Sequence of the first protein:
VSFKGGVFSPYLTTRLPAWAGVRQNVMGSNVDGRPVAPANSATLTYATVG

This data describes a binding interaction between two proteins.

Residue-level contacts at the interface:
Residue S666 in the second protein is in contact with residue A29 in the first protein (closest heavy-atom distance 3.5 Å).
Residue K659 in the second protein is in contact with residue R32 in the first protein (closest heavy-atom distance 4.0 Å).
Residue P628 in the second protein is in contact with residue T23 in the first protein (closest heavy-atom distance 3.4 Å).
Residue Q338 in the second protein interacts with residue A27 in the first protein (closest heavy-atom distance 3.4 Å).
Residue F672 in the second protein is in contact with residue R32 in the first protein (closest heavy-atom distance 3.5 Å).
Residue Y671 in the second protein contacts residue Q33 in the first protein (closest heavy-atom distance 3.2 Å).
Residue Y671 in the second protein contacts residue G37 in the first protein (closest heavy-atom distance 3.5 Å).
Residue P637 in the second protein is in contact with residue L21 in the first protein (closest heavy-atom distance 3.7 Å).
Residue A77 in the second protein is in contact with residue V40 in the first protein (closest heavy-atom distance 3.7 Å).
Residue D669 in the second protein contacts residue A29 in the first protein (closest heavy-atom distance 3.6 Å).
Residue K659 in the second protein is in contact with residue Q33 in the first protein (closest heavy-atom distance 3.9 Å).
Residue S663 in the second protein is in contact with residue A27 in the first protein (closest heavy-atom distance 3.5 Å).
Residue S663 in the second protein interacts with residue W28 in the first protein (closest heavy-atom distance 3.1 Å).
Residue Q338 in the second protein interacts with residue R24 in the first protein (closest heavy-atom distance 3.6 Å).
Residue P670 in the second protein interacts with residue R32 in the first protein (closest heavy-atom distance 4.1 Å).
Residue P628 in the second protein interacts with residue T22 in the first protein (closest heavy-atom distance 3.9 Å).
Residue Y671 in the second protein is in contact with residue R32 in the first protein (closest heavy-atom distance 3.4 Å).
Residue V636 in the second protein interacts with residue S18 in the first protein (closest heavy-atom distance 4.0 Å).
Residue T661 in the second protein interacts with residue R32 in the first protein (closest heavy-atom distance 3.2 Å).
Residue P630 in the second protein interacts with residue F17 in the first protein (closest heavy-atom distance 3.9 Å).
Residue S663 in the second protein contacts residue A29 in the first protein (closest heavy-atom distance 4.0 Å).
Residue Y671 in the second protein contacts residue P47 in the first protein (closest heavy-atom distance 3.2 Å).
Residue S635 in the second protein interacts with residue F17 in the first protein (closest heavy-atom distance 3.1 Å).
Residue P670 in the second protein is in contact with residue V45 in the first protein (closest heavy-atom distance 4.1 Å).
Residue Y671 in the second protein contacts residue V45 in the first protein (closest heavy-atom distance 4.1 Å).
Residue Y671 in the second protein contacts residue V35 in the first protein (closest heavy-atom distance 3.4 Å).
Residue R575 in the second protein contacts residue V40 in the first protein (closest heavy-atom distance 3.7 Å).
Residue Y671 in the second protein contacts residue N34 in the first protein (closest heavy-atom distance 3.9 Å).
Residue G665 in the second protein contacts residue A27 in the first protein (closest heavy-atom distance 3.4 Å).
Residue S666 in the second protein is in contact with residue W28 in the first protein (closest heavy-atom distance 3.3 Å).
Residue P637 in the second protein interacts with residue Y20 in the first protein (closest heavy-atom distance 3.3 Å).
Residue T658 in the second protein is in contact with residue R32 in the first protein (closest heavy-atom distance 3.0 Å).
Residue S666 in the second protein interacts with residue A27 in the first protein (closest heavy-atom distance 4.1 Å).
Residue S635 in the second protein interacts with residue S18 in the first protein (closest heavy-atom distance 2.9 Å).
Residue Y627 in the second protein interacts with residue T22 in the first protein (closest heavy-atom distance 4.0 Å).
Residue T658 in the second protein is in contact with residue Q33 in the first protein (closest heavy-atom distance 4.1 Å).
Residue A633 in the second protein is in contact with residue F17 in the first protein (closest heavy-atom distance 3.9 Å).
Residue M625 in the second protein is in contact with residue R24 in the first protein (closest heavy-atom distance 3.6 Å).
Residue R575 in the second protein is in contact with residue G42 in the first protein (closest heavy-atom distance 3.2 Å).
Residue P637 in the second protein is in contact with residue T22 in the first protein (closest heavy-atom distance 3.6 Å).
Residue P670 in the second protein contacts residue A29 in the first protein (closest heavy-atom distance 3.7 Å).
Residue P637 in the second protein contacts residue P19 in the first protein (closest heavy-atom distance 4.0 Å).
Residue Y671 in the second protein is in contact with residue A46 in the first protein (closest heavy-atom distance 3.3 Å).
Residue Y671 in the second protein interacts with residue A48 in the first protein (closest heavy-atom distance 2.7 Å).
Residue P628 in the second protein is in contact with residue R24 in the first protein (closest heavy-atom distance 4.0 Å).
Residue D573 in the second protein interacts with residue S38 in the first protein (closest heavy-atom distance 4.1 Å).
Residue F668 in the second protein contacts residue V40 in the first protein (closest heavy-atom distance 3.6 Å).
Residue Y627 in the second protein interacts with residue R24 in the first protein (closest heavy-atom distance 3.9 Å).
Residue F668 in the second protein is in contact with residue N39 in the first protein (closest heavy-atom distance 3.7 Å).
Residue F668 in the second protein interacts with residue S38 in the first protein (closest heavy-atom distance 3.9 Å).
Residue P630 in the second protein is in contact with residue S18 in the first protein (closest heavy-atom distance 3.6 Å).
Residue R575 in the second protein interacts with residue S38 in the first protein (closest heavy-atom distance 3.5 Å).
Residue P628 in the second protein contacts residue L25 in the first protein (closest heavy-atom distance 3.4 Å).
Residue L626 in the second protein contacts residue L25 in the first protein (closest heavy-atom distance 3.7 Å).
Residue R575 in the second protein interacts with residue N39 in the first protein (closest heavy-atom distance 3.1 Å).
Residue P637 in the second protein contacts residue S18 in the first protein (closest heavy-atom distance 3.3 Å).
Residue R575 in the second protein is in contact with residue D41 in the first protein (closest heavy-atom distance 3.4 Å).
Residue S639 in the second protein is in contact with residue L21 in the first protein (closest heavy-atom distance 3.7 Å).
Residue D339 in the second protein contacts residue R24 in the first protein (closest heavy-atom distance 4.1 Å).
Residue L626 in the second protein is in contact with residue R24 in the first protein (closest heavy-atom distance 3.2 Å).

Sequence of the second protein:
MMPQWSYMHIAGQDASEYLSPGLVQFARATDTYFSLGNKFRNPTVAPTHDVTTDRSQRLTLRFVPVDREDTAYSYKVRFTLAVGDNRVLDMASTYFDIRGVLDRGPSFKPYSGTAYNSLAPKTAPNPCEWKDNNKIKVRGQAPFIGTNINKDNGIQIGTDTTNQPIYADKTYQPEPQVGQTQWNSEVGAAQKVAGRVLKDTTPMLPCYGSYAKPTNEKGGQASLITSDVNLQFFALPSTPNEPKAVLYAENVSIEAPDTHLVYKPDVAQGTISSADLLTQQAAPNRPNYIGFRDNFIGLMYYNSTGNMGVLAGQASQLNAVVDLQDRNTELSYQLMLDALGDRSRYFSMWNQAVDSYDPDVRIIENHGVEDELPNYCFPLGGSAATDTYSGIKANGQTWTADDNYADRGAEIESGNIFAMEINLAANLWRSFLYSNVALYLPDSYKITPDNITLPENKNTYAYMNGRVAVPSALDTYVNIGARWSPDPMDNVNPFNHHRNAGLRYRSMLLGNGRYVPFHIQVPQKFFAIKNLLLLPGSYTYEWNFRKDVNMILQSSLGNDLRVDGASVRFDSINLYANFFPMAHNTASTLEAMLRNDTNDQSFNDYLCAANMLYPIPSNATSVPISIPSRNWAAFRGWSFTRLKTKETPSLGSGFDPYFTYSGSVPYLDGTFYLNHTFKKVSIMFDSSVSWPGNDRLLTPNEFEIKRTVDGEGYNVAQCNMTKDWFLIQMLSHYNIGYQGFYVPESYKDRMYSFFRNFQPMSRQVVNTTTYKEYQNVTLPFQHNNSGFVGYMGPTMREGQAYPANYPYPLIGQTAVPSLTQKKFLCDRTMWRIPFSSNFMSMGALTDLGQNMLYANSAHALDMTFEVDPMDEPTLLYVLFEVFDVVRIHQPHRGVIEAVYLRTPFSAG